Interface contacts:
Residue S50 in chain B is in contact with residue W30 in chain A (closest heavy-atom distance 4.8 Å).
Residue F55 in chain B interacts with residue T28 in chain A (closest heavy-atom distance 3.7 Å).
Residue Y99 in chain B interacts with residue W30 in chain A (closest heavy-atom distance 3.1 Å).
Residue N59 in chain B interacts with residue Q34 in chain A (closest heavy-atom distance 3.1 Å).
Residue T57 in chain B is in contact with residue Q212 in chain A (closest heavy-atom distance 3.4 Å).
Residue D101 in chain B contacts residue H23 in chain A (closest heavy-atom distance 4.5 Å).
Residue Y60 in chain B is in contact with residue R38 in chain A (closest heavy-atom distance 4.4 Å).
Residue F55 in chain B contacts residue Q212 in chain A (closest heavy-atom distance 3.2 Å).
Residue G56 in chain B interacts with residue Q212 in chain A (closest heavy-atom distance 3.1 Å).
Residue I54 in chain B is in contact with residue L27 in chain A (closest heavy-atom distance 4.6 Å).
Residue T57 in chain B is in contact with residue I208 in chain A (closest heavy-atom distance 4.4 Å).
Residue F55 in chain B interacts with residue V205 in chain A (closest heavy-atom distance 3.9 Å).
Residue I52 in chain B is in contact with residue W30 in chain A (closest heavy-atom distance 3.9 Å).
Residue Y103 in chain B is in contact with residue H65 in chain A (closest heavy-atom distance 2.8 Å).
Residue S31 in chain B is in contact with residue L27 in chain A (closest heavy-atom distance 4.4 Å).
Residue Y103 in chain B interacts with residue Q26 in chain A (closest heavy-atom distance 2.7 Å).
Residue F100 in chain B contacts residue Q26 in chain A (closest heavy-atom distance 3.3 Å).
Residue N104 in chain B contacts residue Q26 in chain A (closest heavy-atom distance 4.6 Å).
Residue Y103 in chain B is in contact with residue Q22 in chain A (closest heavy-atom distance 3.5 Å).
Residue I51 in chain B contacts residue Q34 in chain A (closest heavy-atom distance 4.4 Å).
Residue I52 in chain B contacts residue Q34 in chain A (closest heavy-atom distance 3.4 Å).
Residue T58 in chain B contacts residue Q212 in chain A (closest heavy-atom distance 4.7 Å).
Residue S31 in chain B contacts residue H23 in chain A (closest heavy-atom distance 3.3 Å).
Residue Y103 in chain B is in contact with residue H23 in chain A (closest heavy-atom distance 3.5 Å).
Residue T57 in chain B interacts with residue Q34 in chain A (closest heavy-atom distance 2.6 Å).
Residue T58 in chain B interacts with residue Q34 in chain A (closest heavy-atom distance 3.5 Å).
Residue Y106 in chain B interacts with residue W30 in chain A (closest heavy-atom distance 3.8 Å).
Residue F100 in chain B is in contact with residue H23 in chain A (closest heavy-atom distance 2.8 Å).
Residue I52 in chain B is in contact with residue G31 in chain A (closest heavy-atom distance 4.9 Å).
Residue T102 in chain B contacts residue H23 in chain A (closest heavy-atom distance 3.7 Å).
Residue T58 in chain B interacts with residue R38 in chain A (closest heavy-atom distance 2.7 Å).
Residue Y103 in chain B is in contact with residue I68 in chain A (closest heavy-atom distance 3.1 Å).
Residue I52 in chain B contacts residue L27 in chain A (closest heavy-atom distance 4.1 Å).
Residue F55 in chain B interacts with residue K209 in chain A (closest heavy-atom distance 4.0 Å).
Residue F55 in chain B is in contact with residue I208 in chain A (closest heavy-atom distance 3.5 Å).
Residue Y106 in chain B contacts residue T61 in chain A (closest heavy-atom distance 3.7 Å).
Residue N59 in chain B interacts with residue R38 in chain A (closest heavy-atom distance 4.4 Å).
Residue A33 in chain B interacts with residue L27 in chain A (closest heavy-atom distance 4.8 Å).
Residue N104 in chain B is in contact with residue H65 in chain A (closest heavy-atom distance 3.1 Å).
Residue F55 in chain B contacts residue G31 in chain A (closest heavy-atom distance 4.1 Å).
Residue Y103 in chain B interacts with residue E19 in chain A (closest heavy-atom distance 4.0 Å).
Residue I54 in chain B is in contact with residue L24 in chain A (closest heavy-atom distance 4.6 Å).
Residue F100 in chain B contacts residue L27 in chain A (closest heavy-atom distance 3.7 Å).
Residue N59 in chain B interacts with residue W30 in chain A (closest heavy-atom distance 4.8 Å).
Residue T57 in chain B is in contact with residue G31 in chain A (closest heavy-atom distance 3.8 Å).
Residue I54 in chain B interacts with residue K209 in chain A (closest heavy-atom distance 3.2 Å).
Residue F55 in chain B contacts residue L27 in chain A (closest heavy-atom distance 3.1 Å).
Residue Y106 in chain B is in contact with residue Q26 in chain A (closest heavy-atom distance 3.6 Å).
Residue T57 in chain B is in contact with residue L35 in chain A (closest heavy-atom distance 3.9 Å).
Residue I54 in chain B interacts with residue V205 in chain A (closest heavy-atom distance 3.7 Å).
Residue N30 in chain B contacts residue L27 in chain A (closest heavy-atom distance 3.9 Å).
Residue Y103 in chain B is in contact with residue E69 in chain A (closest heavy-atom distance 4.8 Å).
Residue F100 in chain B contacts residue W30 in chain A (closest heavy-atom distance 3.6 Å).
Residue Y32 in chain B contacts residue L27 in chain A (closest heavy-atom distance 4.9 Å).
Residue S50 in chain B interacts with residue Q34 in chain A (closest heavy-atom distance 3.7 Å).

Sequence of chain B:
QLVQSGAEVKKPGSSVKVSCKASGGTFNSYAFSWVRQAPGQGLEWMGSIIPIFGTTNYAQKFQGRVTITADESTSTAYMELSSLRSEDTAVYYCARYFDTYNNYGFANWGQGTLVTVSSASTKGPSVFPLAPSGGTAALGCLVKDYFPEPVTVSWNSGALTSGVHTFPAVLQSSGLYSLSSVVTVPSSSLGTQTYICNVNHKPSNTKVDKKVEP

Sequence of chain A:
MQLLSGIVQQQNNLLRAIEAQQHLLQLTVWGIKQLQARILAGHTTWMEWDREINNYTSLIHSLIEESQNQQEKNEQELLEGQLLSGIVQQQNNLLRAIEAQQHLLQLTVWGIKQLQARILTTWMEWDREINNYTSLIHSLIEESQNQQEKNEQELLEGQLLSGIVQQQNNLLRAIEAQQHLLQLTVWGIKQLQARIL

The following describes two proteins that form a bound complex.